Sequence of chain B:
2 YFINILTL

Sequence of chain A:
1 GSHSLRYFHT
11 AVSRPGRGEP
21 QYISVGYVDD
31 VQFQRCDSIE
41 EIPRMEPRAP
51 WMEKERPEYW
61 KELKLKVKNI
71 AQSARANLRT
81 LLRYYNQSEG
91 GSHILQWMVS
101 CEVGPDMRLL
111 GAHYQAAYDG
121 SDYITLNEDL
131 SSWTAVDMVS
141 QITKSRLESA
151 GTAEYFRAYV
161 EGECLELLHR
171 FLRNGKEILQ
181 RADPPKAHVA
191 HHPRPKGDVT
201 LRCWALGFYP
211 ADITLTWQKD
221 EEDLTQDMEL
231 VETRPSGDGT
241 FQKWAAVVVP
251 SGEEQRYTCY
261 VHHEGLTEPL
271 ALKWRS

The following describes two proteins that form a bound complex.

Residue-level contacts at the interface:
Residue L81 in chain A is in contact with residue L7 in chain B (closest heavy-atom distance 4.5 Å).
Residue T152 in chain A contacts residue Y2 in chain B (closest heavy-atom distance 4.6 Å).
Residue A116 in chain A contacts residue I6 in chain B (closest heavy-atom distance 4.2 Å).
Residue Y123 in chain A contacts residue I6 in chain B (closest heavy-atom distance 3.8 Å).
Residue I70 in chain A contacts residue F3 in chain B (closest heavy-atom distance 3.8 Å).
Residue I124 in chain A is in contact with residue I6 in chain B (closest heavy-atom distance 4.2 Å).
Residue N77 in chain A is in contact with residue I6 in chain B (closest heavy-atom distance 2.5 Å).
Residue T152 in chain A interacts with residue I4 in chain B (closest heavy-atom distance 3.5 Å).
Residue V99 in chain A interacts with residue Y2 in chain B (closest heavy-atom distance 3.9 Å).
Residue F156 in chain A interacts with residue I4 in chain B (closest heavy-atom distance 4.6 Å).
Residue L95 in chain A is in contact with residue F3 in chain B (closest heavy-atom distance 4.1 Å).
Residue T143 in chain A contacts residue L7 in chain B (closest heavy-atom distance 3.3 Å).
Residue I70 in chain A contacts residue Y2 in chain B (closest heavy-atom distance 4.0 Å).
Residue L147 in chain A contacts residue I6 in chain B (closest heavy-atom distance 4.6 Å).
Residue Y84 in chain A is in contact with residue T8 in chain B (closest heavy-atom distance 3.7 Å).
Residue T80 in chain A interacts with residue L7 in chain B (closest heavy-atom distance 3.2 Å).
Residue F156 in chain A contacts residue Y2 in chain B (closest heavy-atom distance 4.0 Å).
Residue T80 in chain A interacts with residue T8 in chain B (closest heavy-atom distance 3.8 Å).
Residue S73 in chain A interacts with residue F3 in chain B (closest heavy-atom distance 3.2 Å).
Residue Y155 in chain A is in contact with residue Y2 in chain B (closest heavy-atom distance 3.3 Å).
Residue L147 in chain A is in contact with residue N5 in chain B (closest heavy-atom distance 3.7 Å).
Residue W97 in chain A contacts residue Y2 in chain B (closest heavy-atom distance 3.0 Å).
Residue S73 in chain A is in contact with residue N5 in chain B (closest heavy-atom distance 4.1 Å).
Residue L81 in chain A is in contact with residue I6 in chain B (closest heavy-atom distance 4.2 Å).
Residue R146 in chain A is in contact with residue L7 in chain B (closest heavy-atom distance 3.7 Å).
Residue N77 in chain A contacts residue I4 in chain B (closest heavy-atom distance 4.5 Å).
Residue W97 in chain A interacts with residue F3 in chain B (closest heavy-atom distance 3.1 Å).
Residue Y114 in chain A interacts with residue I4 in chain B (closest heavy-atom distance 3.5 Å).
Residue N77 in chain A contacts residue F3 in chain B (closest heavy-atom distance 3.5 Å).
Residue Y114 in chain A interacts with residue F3 in chain B (closest heavy-atom distance 4.1 Å).
Residue N77 in chain A interacts with residue N5 in chain B (closest heavy-atom distance 3.4 Å).
Residue L95 in chain A contacts residue I6 in chain B (closest heavy-atom distance 4.5 Å).
Residue A74 in chain A interacts with residue F3 in chain B (closest heavy-atom distance 4.0 Å).
Residue I142 in chain A is in contact with residue L7 in chain B (closest heavy-atom distance 4.0 Å).
Residue Y123 in chain A contacts residue L7 in chain B (closest heavy-atom distance 3.7 Å).
Residue N77 in chain A contacts residue L7 in chain B (closest heavy-atom distance 2.8 Å).
Residue L147 in chain A is in contact with residue I4 in chain B (closest heavy-atom distance 3.8 Å).
Residue H9 in chain A is in contact with residue Y2 in chain B (closest heavy-atom distance 3.8 Å).
Residue Y114 in chain A is in contact with residue Y2 in chain B (closest heavy-atom distance 4.4 Å).
Residue V139 in chain A is in contact with residue L7 in chain B (closest heavy-atom distance 4.3 Å).
Residue W133 in chain A contacts residue I4 in chain B (closest heavy-atom distance 3.8 Å).
Residue R146 in chain A contacts residue T8 in chain B (closest heavy-atom distance 3.1 Å).
Residue T143 in chain A contacts residue I6 in chain B (closest heavy-atom distance 3.5 Å).
Residue Y159 in chain A is in contact with residue Y2 in chain B (closest heavy-atom distance 3.9 Å).
Residue N77 in chain A is in contact with residue L9 in chain B (closest heavy-atom distance 3.2 Å).
Residue Y84 in chain A is in contact with residue L7 in chain B (closest heavy-atom distance 3.0 Å).